Sequence of protein 1:
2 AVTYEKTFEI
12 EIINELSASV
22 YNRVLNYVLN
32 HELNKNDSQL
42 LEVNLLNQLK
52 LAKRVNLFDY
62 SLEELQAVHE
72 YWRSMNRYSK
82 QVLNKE

Sequence of protein 2:
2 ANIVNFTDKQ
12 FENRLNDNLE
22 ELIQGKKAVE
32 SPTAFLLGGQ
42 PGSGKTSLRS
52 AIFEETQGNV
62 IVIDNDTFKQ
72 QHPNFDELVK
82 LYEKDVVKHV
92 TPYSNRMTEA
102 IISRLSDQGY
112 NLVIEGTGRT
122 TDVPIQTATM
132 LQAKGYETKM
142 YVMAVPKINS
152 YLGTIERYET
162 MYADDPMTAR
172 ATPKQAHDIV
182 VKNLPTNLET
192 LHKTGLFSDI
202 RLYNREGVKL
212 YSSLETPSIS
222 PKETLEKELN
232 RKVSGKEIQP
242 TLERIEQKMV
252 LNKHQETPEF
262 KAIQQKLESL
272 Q

These two protein chains interact to form a complex.

Interface contacts:
Residue R206 in protein 2 interacts with residue V3 in protein 1 (closest heavy-atom distance 3.5 Å).
Residue D18 in protein 2 interacts with residue Y22 in protein 1 (closest heavy-atom distance 2.6 Å).
Residue D165 in protein 2 contacts residue I13 in protein 1 (closest heavy-atom distance 3.8 Å).
Residue R158 in protein 2 is in contact with residue E12 in protein 1 (closest heavy-atom distance 4.0 Å).
Residue D165 in protein 2 is in contact with residue L17 in protein 1 (closest heavy-atom distance 3.8 Å).
Residue T161 in protein 2 interacts with residue F9 in protein 1 (closest heavy-atom distance 3.8 Å).
Residue Q72 in protein 2 interacts with residue N27 in protein 1 (closest heavy-atom distance 3.3 Å).
Residue G154 in protein 2 interacts with residue Y5 in protein 1 (closest heavy-atom distance 3.9 Å).
Residue D18 in protein 2 is in contact with residue K36 in protein 1 (closest heavy-atom distance 2.8 Å).
Residue Q71 in protein 2 contacts residue N23 in protein 1 (closest heavy-atom distance 3.8 Å).
Residue Q72 in protein 2 interacts with residue N23 in protein 1 (closest heavy-atom distance 3.0 Å).
Residue Q71 in protein 2 interacts with residue S20 in protein 1 (closest heavy-atom distance 2.8 Å).
Residue S51 in protein 2 contacts residue V3 in protein 1 (closest heavy-atom distance 3.5 Å).
Residue K10 in protein 2 is in contact with residue E33 in protein 1 (closest heavy-atom distance 3.4 Å).
Residue E157 in protein 2 interacts with residue F9 in protein 1 (closest heavy-atom distance 3.4 Å).
Residue E207 in protein 2 is in contact with residue V3 in protein 1 (closest heavy-atom distance 3.2 Å).
Residue D165 in protein 2 interacts with residue H70 in protein 1 (closest heavy-atom distance 2.6 Å).
Residue H73 in protein 2 is in contact with residue N27 in protein 1 (closest heavy-atom distance 2.9 Å).
Residue R15 in protein 2 contacts residue N31 in protein 1 (closest heavy-atom distance 2.9 Å).
Residue R158 in protein 2 interacts with residue F9 in protein 1 (closest heavy-atom distance 3.8 Å).
Residue T161 in protein 2 interacts with residue I13 in protein 1 (closest heavy-atom distance 4.0 Å).
Residue T68 in protein 2 interacts with residue A19 in protein 1 (closest heavy-atom distance 4.0 Å).
Residue T47 in protein 2 interacts with residue E12 in protein 1 (closest heavy-atom distance 3.5 Å).
Residue S48 in protein 2 interacts with residue T8 in protein 1 (closest heavy-atom distance 3.5 Å).
Residue Q25 in protein 2 contacts residue R55 in protein 1 (closest heavy-atom distance 3.3 Å).
Residue M162 in protein 2 interacts with residue E16 in protein 1 (closest heavy-atom distance 3.5 Å).
Residue D166 in protein 2 interacts with residue N77 in protein 1 (closest heavy-atom distance 3.0 Å).
Residue M162 in protein 2 is in contact with residue I13 in protein 1 (closest heavy-atom distance 3.9 Å).
Residue P74 in protein 2 interacts with residue N31 in protein 1 (closest heavy-atom distance 2.9 Å).
Residue E22 in protein 2 is in contact with residue K54 in protein 1 (closest heavy-atom distance 3.4 Å).
Residue T68 in protein 2 contacts residue N23 in protein 1 (closest heavy-atom distance 2.8 Å).
Residue Q72 in protein 2 is in contact with residue L26 in protein 1 (closest heavy-atom distance 3.9 Å).
Residue R15 in protein 2 is in contact with residue N27 in protein 1 (closest heavy-atom distance 2.9 Å).
Residue T47 in protein 2 contacts residue I11 in protein 1 (closest heavy-atom distance 3.7 Å).
Residue F54 in protein 2 contacts residue F59 in protein 1 (closest heavy-atom distance 4.1 Å).
Residue E207 in protein 2 is in contact with residue A2 in protein 1 (closest heavy-atom distance 3.3 Å).
Residue E21 in protein 2 is in contact with residue K51 in protein 1 (closest heavy-atom distance 2.8 Å).
Residue T47 in protein 2 contacts residue F59 in protein 1 (closest heavy-atom distance 3.9 Å).
Residue D18 in protein 2 contacts residue K51 in protein 1 (closest heavy-atom distance 2.8 Å).
Residue E22 in protein 2 contacts residue K51 in protein 1 (closest heavy-atom distance 2.8 Å).
Residue D165 in protein 2 contacts residue N77 in protein 1 (closest heavy-atom distance 4.1 Å).
Residue E22 in protein 2 contacts residue Y22 in protein 1 (closest heavy-atom distance 3.5 Å).
Residue R158 in protein 2 is in contact with residue I13 in protein 1 (closest heavy-atom distance 4.1 Å).
Residue R206 in protein 2 contacts residue Y5 in protein 1 (closest heavy-atom distance 3.3 Å).
Residue D165 in protein 2 interacts with residue R74 in protein 1 (closest heavy-atom distance 2.9 Å).
Residue P74 in protein 2 interacts with residue N27 in protein 1 (closest heavy-atom distance 3.8 Å).
Residue R50 in protein 2 interacts with residue N15 in protein 1 (closest heavy-atom distance 3.5 Å).
Residue F54 in protein 2 interacts with residue N57 in protein 1 (closest heavy-atom distance 3.5 Å).
Residue R158 in protein 2 contacts residue E16 in protein 1 (closest heavy-atom distance 2.8 Å).
Residue F76 in protein 2 interacts with residue N27 in protein 1 (closest heavy-atom distance 3.8 Å).
Residue T47 in protein 2 is in contact with residue T8 in protein 1 (closest heavy-atom distance 3.5 Å).
Residue S51 in protein 2 interacts with residue F59 in protein 1 (closest heavy-atom distance 3.6 Å).
Residue Q71 in protein 2 contacts residue N27 in protein 1 (closest heavy-atom distance 3.5 Å).
Residue E22 in protein 2 interacts with residue R55 in protein 1 (closest heavy-atom distance 3.4 Å).
Residue D18 in protein 2 is in contact with residue L26 in protein 1 (closest heavy-atom distance 3.5 Å).
Residue R15 in protein 2 contacts residue L30 in protein 1 (closest heavy-atom distance 3.6 Å).
Residue R50 in protein 2 contacts residue F59 in protein 1 (closest heavy-atom distance 3.6 Å).
Residue D166 in protein 2 contacts residue K81 in protein 1 (closest heavy-atom distance 2.8 Å).
Residue G208 in protein 2 interacts with residue V3 in protein 1 (closest heavy-atom distance 4.0 Å).
Residue N14 in protein 2 interacts with residue L30 in protein 1 (closest heavy-atom distance 4.0 Å).